These two protein chains interact to form a complex.

Residue-level contacts at the interface:
Residue E85 in chain B interacts with residue E21 in chain A (closest heavy-atom distance 3.6 Å).
Residue M88 in chain B interacts with residue L5 in chain A (closest heavy-atom distance 4.4 Å).
Residue N86 in chain B is in contact with residue D26 in chain A (closest heavy-atom distance 3.5 Å).
Residue N86 in chain B contacts residue A25 in chain A (closest heavy-atom distance 4.5 Å).
Residue M88 in chain B interacts with residue M6 in chain A (closest heavy-atom distance 3.6 Å).

Sequence of chain A:
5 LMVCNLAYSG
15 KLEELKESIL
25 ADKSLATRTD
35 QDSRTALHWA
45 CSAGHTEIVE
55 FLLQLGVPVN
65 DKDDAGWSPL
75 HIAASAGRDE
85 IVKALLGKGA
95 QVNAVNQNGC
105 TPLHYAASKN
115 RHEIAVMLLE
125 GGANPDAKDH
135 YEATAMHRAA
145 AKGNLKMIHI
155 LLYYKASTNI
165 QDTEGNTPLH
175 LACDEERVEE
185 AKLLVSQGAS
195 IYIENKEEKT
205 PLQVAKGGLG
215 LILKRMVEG

Sequence of chain B:
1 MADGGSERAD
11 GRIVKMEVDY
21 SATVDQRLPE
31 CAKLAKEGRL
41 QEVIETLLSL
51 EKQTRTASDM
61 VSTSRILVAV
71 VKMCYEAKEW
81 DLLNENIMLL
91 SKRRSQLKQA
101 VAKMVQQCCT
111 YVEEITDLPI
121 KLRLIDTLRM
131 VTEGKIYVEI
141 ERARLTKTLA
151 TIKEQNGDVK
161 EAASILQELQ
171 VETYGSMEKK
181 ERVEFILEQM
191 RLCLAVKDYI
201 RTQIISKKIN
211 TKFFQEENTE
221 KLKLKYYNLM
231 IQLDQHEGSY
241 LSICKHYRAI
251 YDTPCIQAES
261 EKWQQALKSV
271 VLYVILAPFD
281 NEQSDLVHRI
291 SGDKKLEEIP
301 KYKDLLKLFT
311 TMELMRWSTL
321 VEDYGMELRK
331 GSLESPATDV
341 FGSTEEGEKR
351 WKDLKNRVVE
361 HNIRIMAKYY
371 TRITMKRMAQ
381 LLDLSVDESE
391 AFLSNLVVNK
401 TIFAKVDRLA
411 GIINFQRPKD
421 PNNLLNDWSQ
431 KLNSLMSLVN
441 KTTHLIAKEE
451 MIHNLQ